Sequence of protein 1:
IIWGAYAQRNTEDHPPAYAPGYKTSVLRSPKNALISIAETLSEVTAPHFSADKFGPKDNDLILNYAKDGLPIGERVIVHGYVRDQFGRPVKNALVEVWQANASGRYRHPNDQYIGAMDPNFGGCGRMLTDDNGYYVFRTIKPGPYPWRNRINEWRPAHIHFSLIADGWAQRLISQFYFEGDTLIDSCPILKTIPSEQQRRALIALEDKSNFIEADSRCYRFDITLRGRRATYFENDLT

Residue-level contacts at the interface:
Residue P149 in protein 2 interacts with residue A217 in protein 1 (closest heavy-atom distance 3.5 Å).
Residue D218 in protein 2 interacts with residue Y116 in protein 1 (closest heavy-atom distance 2.8 Å).
Residue W157 in protein 2 is in contact with residue R220 in protein 1 (closest heavy-atom distance 3.6 Å).
Residue F214 in protein 2 is in contact with residue L186 in protein 1 (closest heavy-atom distance 3.9 Å).
Residue G76 in protein 2 contacts residue A105 in protein 1 (closest heavy-atom distance 3.6 Å).
Residue L73 in protein 2 interacts with residue A119 in protein 1 (closest heavy-atom distance 3.7 Å).
Residue L73 in protein 2 is in contact with residue I117 in protein 1 (closest heavy-atom distance 3.9 Å).
Residue R220 in protein 2 contacts residue L186 in protein 1 (closest heavy-atom distance 3.9 Å).
Residue Y116 in protein 2 interacts with residue D218 in protein 1 (closest heavy-atom distance 2.8 Å).
Residue I75 in protein 2 contacts residue S106 in protein 1 (closest heavy-atom distance 3.5 Å).
Residue W157 in protein 2 interacts with residue I215 in protein 1 (closest heavy-atom distance 3.5 Å).
Residue N155 in protein 2 is in contact with residue E216 in protein 1 (closest heavy-atom distance 3.6 Å).
Residue A105 in protein 2 interacts with residue G76 in protein 1 (closest heavy-atom distance 3.6 Å).
Residue S106 in protein 2 interacts with residue G76 in protein 1 (closest heavy-atom distance 2.8 Å).
Residue E209 in protein 2 interacts with residue T185 in protein 1 (closest heavy-atom distance 2.4 Å).
Residue S189 in protein 2 interacts with residue K211 in protein 1 (closest heavy-atom distance 3.6 Å).
Residue E216 in protein 2 contacts residue I154 in protein 1 (closest heavy-atom distance 3.2 Å).
Residue F214 in protein 2 interacts with residue N155 in protein 1 (closest heavy-atom distance 2.8 Å).
Residue L186 in protein 2 contacts residue R220 in protein 1 (closest heavy-atom distance 3.9 Å).
Residue Y116 in protein 2 interacts with residue R78 in protein 1 (closest heavy-atom distance 3.8 Å).
Residue I75 in protein 2 interacts with residue M120 in protein 1 (closest heavy-atom distance 2.9 Å).
Residue E77 in protein 2 contacts residue P147 in protein 1 (closest heavy-atom distance 3.4 Å).
Residue A217 in protein 2 is in contact with residue P149 in protein 1 (closest heavy-atom distance 3.5 Å).
Residue D218 in protein 2 is in contact with residue W157 in protein 1 (closest heavy-atom distance 3.7 Å).
Residue I117 in protein 2 contacts residue R78 in protein 1 (closest heavy-atom distance 3.6 Å).
Residue A217 in protein 2 interacts with residue Y116 in protein 1 (closest heavy-atom distance 3.7 Å).
Residue E209 in protein 2 is in contact with residue L186 in protein 1 (closest heavy-atom distance 3.6 Å).
Residue G76 in protein 2 interacts with residue S106 in protein 1 (closest heavy-atom distance 2.8 Å).
Residue Y116 in protein 2 contacts residue A217 in protein 1 (closest heavy-atom distance 3.7 Å).
Residue I75 in protein 2 contacts residue A119 in protein 1 (closest heavy-atom distance 3.5 Å).
Residue W157 in protein 2 is in contact with residue S219 in protein 1 (closest heavy-atom distance 3.5 Å).
Residue A119 in protein 2 is in contact with residue I75 in protein 1 (closest heavy-atom distance 3.5 Å).
Residue R220 in protein 2 interacts with residue W157 in protein 1 (closest heavy-atom distance 3.6 Å).
Residue T185 in protein 2 is in contact with residue E209 in protein 1 (closest heavy-atom distance 2.4 Å).
Residue R78 in protein 2 contacts residue Y116 in protein 1 (closest heavy-atom distance 3.8 Å).
Residue R78 in protein 2 contacts residue I117 in protein 1 (closest heavy-atom distance 3.6 Å).
Residue A119 in protein 2 contacts residue P74 in protein 1 (closest heavy-atom distance 3.4 Å).
Residue I215 in protein 2 interacts with residue W157 in protein 1 (closest heavy-atom distance 3.5 Å).
Residue P147 in protein 2 is in contact with residue E77 in protein 1 (closest heavy-atom distance 3.4 Å).
Residue L186 in protein 2 interacts with residue F214 in protein 1 (closest heavy-atom distance 3.9 Å).
Residue L186 in protein 2 interacts with residue E209 in protein 1 (closest heavy-atom distance 3.6 Å).
Residue E77 in protein 2 is in contact with residue A105 in protein 1 (closest heavy-atom distance 3.6 Å).
Residue I117 in protein 2 contacts residue L73 in protein 1 (closest heavy-atom distance 3.9 Å).
Residue E216 in protein 2 is in contact with residue N155 in protein 1 (closest heavy-atom distance 3.6 Å).
Residue S219 in protein 2 is in contact with residue W157 in protein 1 (closest heavy-atom distance 3.5 Å).
Residue F214 in protein 2 is in contact with residue W157 in protein 1 (closest heavy-atom distance 3.6 Å).
Residue N155 in protein 2 interacts with residue F214 in protein 1 (closest heavy-atom distance 2.8 Å).
Residue A119 in protein 2 is in contact with residue L73 in protein 1 (closest heavy-atom distance 3.7 Å).
Residue G183 in protein 2 contacts residue G183 in protein 1 (closest heavy-atom distance 3.1 Å).
Residue I154 in protein 2 is in contact with residue E216 in protein 1 (closest heavy-atom distance 3.2 Å).
Residue W157 in protein 2 contacts residue D218 in protein 1 (closest heavy-atom distance 3.7 Å).
Residue K211 in protein 2 contacts residue S189 in protein 1 (closest heavy-atom distance 3.6 Å).
Residue W157 in protein 2 contacts residue F214 in protein 1 (closest heavy-atom distance 3.6 Å).
Residue S106 in protein 2 interacts with residue I75 in protein 1 (closest heavy-atom distance 3.5 Å).
Residue A105 in protein 2 interacts with residue E77 in protein 1 (closest heavy-atom distance 3.6 Å).
Residue P74 in protein 2 interacts with residue A119 in protein 1 (closest heavy-atom distance 3.4 Å).
Residue M120 in protein 2 is in contact with residue I75 in protein 1 (closest heavy-atom distance 2.9 Å).
Residue I75 in protein 2 interacts with residue I75 in protein 1 (closest heavy-atom distance 3.5 Å).
Residue T185 in protein 2 is in contact with residue E182 in protein 1 (closest heavy-atom distance 3.5 Å).
Residue E182 in protein 2 contacts residue T185 in protein 1 (closest heavy-atom distance 3.5 Å).

Sequence of protein 2:
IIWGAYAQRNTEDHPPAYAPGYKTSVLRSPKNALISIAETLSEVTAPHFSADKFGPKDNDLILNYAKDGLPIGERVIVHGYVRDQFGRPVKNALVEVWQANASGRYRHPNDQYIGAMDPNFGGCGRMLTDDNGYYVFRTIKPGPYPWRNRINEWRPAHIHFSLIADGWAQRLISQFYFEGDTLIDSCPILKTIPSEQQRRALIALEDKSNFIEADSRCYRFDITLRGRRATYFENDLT

The following describes two proteins that form a bound complex.